Sequence of the second protein:
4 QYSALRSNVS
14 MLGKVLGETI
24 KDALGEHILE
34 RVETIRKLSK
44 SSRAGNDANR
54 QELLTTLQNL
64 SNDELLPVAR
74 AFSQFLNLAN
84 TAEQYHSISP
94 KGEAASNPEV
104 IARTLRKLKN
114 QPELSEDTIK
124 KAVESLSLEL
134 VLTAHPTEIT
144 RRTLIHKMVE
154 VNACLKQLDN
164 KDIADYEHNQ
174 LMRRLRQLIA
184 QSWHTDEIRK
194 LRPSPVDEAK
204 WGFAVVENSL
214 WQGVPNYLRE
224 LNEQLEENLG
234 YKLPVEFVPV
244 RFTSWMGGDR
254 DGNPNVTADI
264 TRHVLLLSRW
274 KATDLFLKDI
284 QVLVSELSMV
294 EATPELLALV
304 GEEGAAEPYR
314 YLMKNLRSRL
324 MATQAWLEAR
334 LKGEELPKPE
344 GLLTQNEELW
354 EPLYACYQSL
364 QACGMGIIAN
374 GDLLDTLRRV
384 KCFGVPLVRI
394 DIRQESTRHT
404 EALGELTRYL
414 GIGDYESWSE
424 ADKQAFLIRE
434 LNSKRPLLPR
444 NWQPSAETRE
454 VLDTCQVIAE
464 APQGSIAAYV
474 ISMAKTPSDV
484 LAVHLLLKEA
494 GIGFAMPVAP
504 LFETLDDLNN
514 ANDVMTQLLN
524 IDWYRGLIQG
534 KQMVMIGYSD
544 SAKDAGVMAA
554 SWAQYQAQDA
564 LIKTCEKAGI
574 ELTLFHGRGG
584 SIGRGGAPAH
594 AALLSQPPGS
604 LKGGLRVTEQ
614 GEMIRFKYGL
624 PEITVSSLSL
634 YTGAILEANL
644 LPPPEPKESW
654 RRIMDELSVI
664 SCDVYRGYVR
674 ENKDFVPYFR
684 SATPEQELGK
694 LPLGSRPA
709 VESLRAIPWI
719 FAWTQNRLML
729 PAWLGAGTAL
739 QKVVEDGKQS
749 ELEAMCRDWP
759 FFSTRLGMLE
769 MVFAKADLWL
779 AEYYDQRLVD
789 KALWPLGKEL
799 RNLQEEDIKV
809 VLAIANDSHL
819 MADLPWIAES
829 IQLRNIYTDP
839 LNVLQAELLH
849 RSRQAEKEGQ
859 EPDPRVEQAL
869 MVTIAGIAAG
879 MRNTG

Sequence of the first protein:
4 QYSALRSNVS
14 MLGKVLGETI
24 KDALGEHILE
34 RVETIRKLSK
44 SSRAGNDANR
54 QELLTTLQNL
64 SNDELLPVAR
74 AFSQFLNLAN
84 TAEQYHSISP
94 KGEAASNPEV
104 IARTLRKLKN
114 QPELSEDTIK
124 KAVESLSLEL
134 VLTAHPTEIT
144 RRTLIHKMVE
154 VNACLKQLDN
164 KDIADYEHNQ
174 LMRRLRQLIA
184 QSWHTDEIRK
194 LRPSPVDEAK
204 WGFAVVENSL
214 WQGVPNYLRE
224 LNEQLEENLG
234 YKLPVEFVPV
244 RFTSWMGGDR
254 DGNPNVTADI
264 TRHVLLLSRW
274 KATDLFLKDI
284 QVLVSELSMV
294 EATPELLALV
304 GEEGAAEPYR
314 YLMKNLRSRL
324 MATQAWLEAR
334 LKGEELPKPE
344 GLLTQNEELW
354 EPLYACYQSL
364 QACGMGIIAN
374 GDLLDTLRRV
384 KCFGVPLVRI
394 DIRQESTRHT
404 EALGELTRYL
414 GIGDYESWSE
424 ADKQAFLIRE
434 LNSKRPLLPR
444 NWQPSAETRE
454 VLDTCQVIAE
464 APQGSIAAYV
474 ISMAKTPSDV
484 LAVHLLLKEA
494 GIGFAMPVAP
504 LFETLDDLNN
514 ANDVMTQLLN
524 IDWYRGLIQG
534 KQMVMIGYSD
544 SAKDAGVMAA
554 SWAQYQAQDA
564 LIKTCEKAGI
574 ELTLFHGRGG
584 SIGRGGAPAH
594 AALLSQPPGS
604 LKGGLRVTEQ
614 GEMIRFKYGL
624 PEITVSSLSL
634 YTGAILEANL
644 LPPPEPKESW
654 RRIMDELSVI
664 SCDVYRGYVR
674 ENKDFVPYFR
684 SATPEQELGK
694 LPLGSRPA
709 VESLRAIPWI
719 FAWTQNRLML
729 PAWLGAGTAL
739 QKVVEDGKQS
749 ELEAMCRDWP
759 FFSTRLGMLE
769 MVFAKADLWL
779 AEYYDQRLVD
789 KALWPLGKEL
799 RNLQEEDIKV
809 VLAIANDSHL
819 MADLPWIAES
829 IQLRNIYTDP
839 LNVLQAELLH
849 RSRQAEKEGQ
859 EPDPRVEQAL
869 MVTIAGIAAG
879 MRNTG

Residue-level contacts at the interface:
Residue K159 in the second protein is in contact with residue E170 in the first protein (closest heavy-atom distance 3.9 Å).
Residue R313 in the second protein interacts with residue E190 in the first protein (closest heavy-atom distance 3.4 Å).
Residue Y169 in the second protein contacts residue N100 in the first protein (closest heavy-atom distance 2.9 Å).
Residue M368 in the second protein contacts residue H187 in the first protein (closest heavy-atom distance 3.6 Å).
Residue Y169 in the second protein is in contact with residue P93 in the first protein (closest heavy-atom distance 2.9 Å).
Residue Y169 in the second protein is in contact with residue A97 in the first protein (closest heavy-atom distance 3.8 Å).
Residue A183 in the second protein is in contact with residue I371 in the first protein (closest heavy-atom distance 3.9 Å).
Residue N172 in the second protein interacts with residue E226 in the first protein (closest heavy-atom distance 3.9 Å).
Residue R176 in the second protein contacts residue R222 in the first protein (closest heavy-atom distance 3.7 Å).
Residue E190 in the second protein is in contact with residue S291 in the first protein (closest heavy-atom distance 3.4 Å).
Residue E190 in the second protein interacts with residue R313 in the first protein (closest heavy-atom distance 3.4 Å).
Residue A167 in the second protein is in contact with residue P93 in the first protein (closest heavy-atom distance 3.3 Å).
Residue I371 in the second protein contacts residue Q184 in the first protein (closest heavy-atom distance 3.6 Å).
Residue Q184 in the second protein contacts residue I371 in the first protein (closest heavy-atom distance 3.6 Å).
Residue P101 in the second protein is in contact with residue Y169 in the first protein (closest heavy-atom distance 3.6 Å).
Residue I370 in the second protein interacts with residue D25 in the first protein (closest heavy-atom distance 3.9 Å).
Residue E226 in the second protein contacts residue N172 in the first protein (closest heavy-atom distance 3.9 Å).
Residue H187 in the second protein contacts residue M368 in the first protein (closest heavy-atom distance 3.6 Å).
Residue K164 in the second protein contacts residue D165 in the first protein (closest heavy-atom distance 3.9 Å).
Residue R222 in the second protein is in contact with residue R176 in the first protein (closest heavy-atom distance 3.7 Å).
Residue T188 in the second protein interacts with residue M292 in the first protein (closest heavy-atom distance 4.0 Å).
Residue Y169 in the second protein interacts with residue P101 in the first protein (closest heavy-atom distance 3.6 Å).
Residue S291 in the second protein interacts with residue T188 in the first protein (closest heavy-atom distance 3.1 Å).
Residue E170 in the second protein interacts with residue P93 in the first protein (closest heavy-atom distance 3.4 Å).
Residue R179 in the second protein interacts with residue I370 in the first protein (closest heavy-atom distance 3.6 Å).
Residue I370 in the second protein is in contact with residue R179 in the first protein (closest heavy-atom distance 3.6 Å).
Residue E289 in the second protein is in contact with residue Q184 in the first protein (closest heavy-atom distance 3.6 Å).
Residue Q180 in the second protein interacts with residue I370 in the first protein (closest heavy-atom distance 3.9 Å).
Residue G367 in the second protein interacts with residue H187 in the first protein (closest heavy-atom distance 4.0 Å).
Residue Q184 in the second protein is in contact with residue E289 in the first protein (closest heavy-atom distance 3.6 Å).
Residue Q173 in the second protein is in contact with residue E223 in the first protein (closest heavy-atom distance 3.8 Å).
Residue R176 in the second protein interacts with residue E223 in the first protein (closest heavy-atom distance 3.0 Å).
Residue P93 in the second protein interacts with residue A167 in the first protein (closest heavy-atom distance 3.3 Å).
Residue E289 in the second protein is in contact with residue K150 in the first protein (closest heavy-atom distance 3.3 Å).
Residue I371 in the second protein contacts residue A183 in the first protein (closest heavy-atom distance 3.9 Å).
Residue D165 in the second protein interacts with residue K164 in the first protein (closest heavy-atom distance 3.9 Å).
Residue P93 in the second protein contacts residue E170 in the first protein (closest heavy-atom distance 3.4 Å).
Residue N163 in the second protein interacts with residue N163 in the first protein (closest heavy-atom distance 2.7 Å).
Residue T188 in the second protein interacts with residue S291 in the first protein (closest heavy-atom distance 3.1 Å).
Residue D25 in the second protein interacts with residue I370 in the first protein (closest heavy-atom distance 3.9 Å).
Residue G374 in the second protein interacts with residue Q180 in the first protein (closest heavy-atom distance 3.3 Å).
Residue A97 in the second protein contacts residue Y169 in the first protein (closest heavy-atom distance 3.8 Å).
Residue N373 in the second protein is in contact with residue Q180 in the first protein (closest heavy-atom distance 3.7 Å).
Residue I370 in the second protein is in contact with residue Q180 in the first protein (closest heavy-atom distance 3.9 Å).
Residue R177 in the second protein contacts residue D375 in the first protein (closest heavy-atom distance 3.7 Å).
Residue E226 in the second protein is in contact with residue R176 in the first protein (closest heavy-atom distance 2.9 Å).
Residue H187 in the second protein is in contact with residue G367 in the first protein (closest heavy-atom distance 4.0 Å).
Residue Q180 in the second protein is in contact with residue N373 in the first protein (closest heavy-atom distance 3.7 Å).
Residue E223 in the second protein is in contact with residue R176 in the first protein (closest heavy-atom distance 3.0 Å).
Residue K150 in the second protein is in contact with residue E289 in the first protein (closest heavy-atom distance 3.3 Å).
Residue S291 in the second protein interacts with residue E190 in the first protein (closest heavy-atom distance 3.4 Å).
Residue E170 in the second protein contacts residue K159 in the first protein (closest heavy-atom distance 3.9 Å).
Residue R176 in the second protein is in contact with residue E226 in the first protein (closest heavy-atom distance 2.9 Å).
Residue N100 in the second protein is in contact with residue Y169 in the first protein (closest heavy-atom distance 2.9 Å).
Residue D375 in the second protein is in contact with residue R177 in the first protein (closest heavy-atom distance 3.7 Å).
Residue E223 in the second protein interacts with residue Q173 in the first protein (closest heavy-atom distance 3.8 Å).
Residue T188 in the second protein is in contact with residue E289 in the first protein (closest heavy-atom distance 3.8 Å).
Residue Q180 in the second protein is in contact with residue G374 in the first protein (closest heavy-atom distance 3.3 Å).
Residue E289 in the second protein contacts residue T188 in the first protein (closest heavy-atom distance 3.8 Å).
Residue P93 in the second protein interacts with residue Y169 in the first protein (closest heavy-atom distance 2.9 Å).

The following describes two proteins that form a bound complex.